Sequence of chain B:
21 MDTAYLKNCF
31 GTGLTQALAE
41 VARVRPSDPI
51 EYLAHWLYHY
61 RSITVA

Sequence of chain A:
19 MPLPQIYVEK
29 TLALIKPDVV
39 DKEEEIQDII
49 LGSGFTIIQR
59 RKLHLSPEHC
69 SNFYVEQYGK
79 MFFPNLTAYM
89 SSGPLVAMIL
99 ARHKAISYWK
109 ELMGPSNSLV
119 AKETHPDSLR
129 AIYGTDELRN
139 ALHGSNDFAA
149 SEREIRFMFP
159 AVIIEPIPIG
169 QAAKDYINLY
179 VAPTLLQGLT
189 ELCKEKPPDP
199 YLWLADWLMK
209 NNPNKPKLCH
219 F

Residue-level contacts at the interface:
Residue N212 in chain A interacts with residue P49 in chain B (closest heavy-atom distance 4.2 Å).
Residue K194 in chain A contacts residue D22 in chain B (closest heavy-atom distance 3.6 Å).
Residue L183 in chain A is in contact with residue L38 in chain B (closest heavy-atom distance 3.8 Å).
Residue K213 in chain A is in contact with residue D48 in chain B (closest heavy-atom distance 3.3 Å).
Residue P198 in chain A is in contact with residue F30 in chain B (closest heavy-atom distance 3.9 Å).
Residue L190 in chain A contacts residue F30 in chain B (closest heavy-atom distance 3.6 Å).
Residue M207 in chain A is in contact with residue A54 in chain B (closest heavy-atom distance 3.8 Å).
Residue L200 in chain A interacts with residue R61 in chain B (closest heavy-atom distance 3.3 Å).
Residue Y174 in chain A interacts with residue R45 in chain B (closest heavy-atom distance 3.5 Å).
Residue R154 in chain A is in contact with residue R45 in chain B (closest heavy-atom distance 3.2 Å).
Residue A203 in chain A interacts with residue L57 in chain B (closest heavy-atom distance 4.2 Å).
Residue A159 in chain A is in contact with residue V44 in chain B (closest heavy-atom distance 3.7 Å).
Residue P198 in chain A interacts with residue C29 in chain B (closest heavy-atom distance 3.7 Å).
Residue V179 in chain A is in contact with residue P49 in chain B (closest heavy-atom distance 3.7 Å).
Residue V179 in chain A contacts residue V41 in chain B (closest heavy-atom distance 4.0 Å).
Residue I161 in chain A interacts with residue R43 in chain B (closest heavy-atom distance 3.4 Å).
Residue Y174 in chain A interacts with residue A42 in chain B (closest heavy-atom distance 3.8 Å).
Residue Y199 in chain A contacts residue F30 in chain B (closest heavy-atom distance 3.5 Å).
Residue P195 in chain A interacts with residue Y25 in chain B (closest heavy-atom distance 3.6 Å).
Residue L206 in chain A is in contact with residue L57 in chain B (closest heavy-atom distance 4.0 Å).
Residue N210 in chain A contacts residue E51 in chain B (closest heavy-atom distance 4.2 Å).
Residue Y174 in chain A interacts with residue P46 in chain B (closest heavy-atom distance 4.4 Å).
Residue L202 in chain A contacts residue L57 in chain B (closest heavy-atom distance 3.8 Å).
Residue C191 in chain A is in contact with residue L26 in chain B (closest heavy-atom distance 4.3 Å).
Residue C191 in chain A is in contact with residue D22 in chain B (closest heavy-atom distance 3.4 Å).
Residue L187 in chain A interacts with residue F30 in chain B (closest heavy-atom distance 4.2 Å).
Residue V179 in chain A interacts with residue L38 in chain B (closest heavy-atom distance 3.9 Å).
Residue A171 in chain A contacts residue A42 in chain B (closest heavy-atom distance 3.7 Å).
Residue N210 in chain A contacts residue D48 in chain B (closest heavy-atom distance 3.2 Å).
Residue L206 in chain A contacts residue I50 in chain B (closest heavy-atom distance 3.4 Å).
Residue L202 in chain A interacts with residue F30 in chain B (closest heavy-atom distance 3.7 Å).
Residue I161 in chain A interacts with residue V44 in chain B (closest heavy-atom distance 4.3 Å).
Residue Y199 in chain A is in contact with residue G33 in chain B (closest heavy-atom distance 4.3 Å).
Residue K213 in chain A interacts with residue E51 in chain B (closest heavy-atom distance 4.0 Å).
Residue P211 in chain A is in contact with residue I50 in chain B (closest heavy-atom distance 4.2 Å).
Residue Y199 in chain A is in contact with residue Y60 in chain B (closest heavy-atom distance 3.3 Å).
Residue A203 in chain A contacts residue Y58 in chain B (closest heavy-atom distance 3.6 Å).
Residue Y174 in chain A interacts with residue V41 in chain B (closest heavy-atom distance 3.3 Å).
Residue P166 in chain A interacts with residue R45 in chain B (closest heavy-atom distance 3.5 Å).
Residue I165 in chain A contacts residue R43 in chain B (closest heavy-atom distance 4.2 Å).
Residue Y199 in chain A interacts with residue L57 in chain B (closest heavy-atom distance 3.7 Å).
Residue L183 in chain A interacts with residue L53 in chain B (closest heavy-atom distance 4.2 Å).
Residue Y199 in chain A contacts residue C29 in chain B (closest heavy-atom distance 4.2 Å).
Residue A203 in chain A contacts residue A54 in chain B (closest heavy-atom distance 4.0 Å).
Residue T182 in chain A is in contact with residue I50 in chain B (closest heavy-atom distance 3.9 Å).
Residue V179 in chain A interacts with residue L53 in chain B (closest heavy-atom distance 4.2 Å).
Residue K194 in chain A is in contact with residue Y25 in chain B (closest heavy-atom distance 3.7 Å).
Residue L206 in chain A contacts residue A54 in chain B (closest heavy-atom distance 3.8 Å).
Residue M207 in chain A contacts residue H55 in chain B (closest heavy-atom distance 4.1 Å).
Residue L187 in chain A contacts residue L26 in chain B (closest heavy-atom distance 3.8 Å).
Residue I175 in chain A interacts with residue A42 in chain B (closest heavy-atom distance 3.8 Å).
Residue V160 in chain A contacts residue V44 in chain B (closest heavy-atom distance 4.1 Å).
Residue N210 in chain A is in contact with residue I50 in chain B (closest heavy-atom distance 3.5 Å).
Residue I175 in chain A is in contact with residue L38 in chain B (closest heavy-atom distance 3.7 Å).
Residue K192 in chain A interacts with residue D22 in chain B (closest heavy-atom distance 3.8 Å).
Residue P166 in chain A is in contact with residue A42 in chain B (closest heavy-atom distance 4.1 Å).
Residue P198 in chain A interacts with residue Y25 in chain B (closest heavy-atom distance 3.7 Å).
Residue L206 in chain A is in contact with residue L53 in chain B (closest heavy-atom distance 3.8 Å).
Residue Y174 in chain A contacts residue P49 in chain B (closest heavy-atom distance 3.4 Å).
Residue N212 in chain A contacts residue D48 in chain B (closest heavy-atom distance 3.1 Å).

The following describes two proteins that form a bound complex.